Sequence of the second protein:
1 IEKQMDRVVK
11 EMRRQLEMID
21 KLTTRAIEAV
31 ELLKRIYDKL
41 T

Sequence of the first protein:
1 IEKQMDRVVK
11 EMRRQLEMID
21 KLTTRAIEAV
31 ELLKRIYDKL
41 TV

The following describes two proteins that form a bound complex.

Residue-level contacts at the interface:
Residue I1 in the first protein is in contact with residue Q4 in the second protein (closest heavy-atom distance 4.4 Å).
Residue I19 in the first protein is in contact with residue Q15 in the second protein (closest heavy-atom distance 4.6 Å).
Residue M12 in the first protein interacts with residue Q15 in the second protein (closest heavy-atom distance 3.3 Å).
Residue R13 in the first protein is in contact with residue R14 in the second protein (closest heavy-atom distance 3.8 Å).
Residue M5 in the first protein interacts with residue V8 in the second protein (closest heavy-atom distance 3.2 Å).
Residue T23 in the first protein contacts residue R25 in the second protein (closest heavy-atom distance 4.5 Å).
Residue L16 in the first protein interacts with residue Q15 in the second protein (closest heavy-atom distance 3.8 Å).
Residue I19 in the first protein is in contact with residue M18 in the second protein (closest heavy-atom distance 4.0 Å).
Residue M5 in the first protein is in contact with residue R7 in the second protein (closest heavy-atom distance 3.7 Å).
Residue Q15 in the first protein is in contact with residue Q15 in the second protein (closest heavy-atom distance 3.1 Å).
Residue D6 in the first protein contacts residue R7 in the second protein (closest heavy-atom distance 2.7 Å).
Residue V9 in the first protein interacts with residue R7 in the second protein (closest heavy-atom distance 3.9 Å).
Residue T23 in the first protein interacts with residue L22 in the second protein (closest heavy-atom distance 3.8 Å).
Residue L33 in the first protein interacts with residue I36 in the second protein (closest heavy-atom distance 4.0 Å).
Residue I19 in the first protein interacts with residue I19 in the second protein (closest heavy-atom distance 4.4 Å).
Residue E2 in the first protein interacts with residue Q4 in the second protein (closest heavy-atom distance 3.7 Å).
Residue V8 in the first protein interacts with residue V8 in the second protein (closest heavy-atom distance 4.4 Å).
Residue M5 in the first protein is in contact with residue M5 in the second protein (closest heavy-atom distance 5.0 Å).
Residue L33 in the first protein interacts with residue A29 in the second protein (closest heavy-atom distance 3.8 Å).
Residue I27 in the first protein contacts residue R25 in the second protein (closest heavy-atom distance 3.4 Å).
Residue V30 in the first protein is in contact with residue L32 in the second protein (closest heavy-atom distance 3.6 Å).
Residue L16 in the first protein interacts with residue M18 in the second protein (closest heavy-atom distance 3.5 Å).
Residue M12 in the first protein contacts residue V8 in the second protein (closest heavy-atom distance 3.7 Å).
Residue L40 in the first protein is in contact with residue I36 in the second protein (closest heavy-atom distance 3.8 Å).
Residue V30 in the first protein contacts residue R25 in the second protein (closest heavy-atom distance 3.5 Å).
Residue A26 in the first protein is in contact with residue R25 in the second protein (closest heavy-atom distance 4.3 Å).
Residue Y37 in the first protein contacts residue R35 in the second protein (closest heavy-atom distance 3.5 Å).
Residue V30 in the first protein is in contact with residue A29 in the second protein (closest heavy-atom distance 4.0 Å).
Residue I19 in the first protein contacts residue L22 in the second protein (closest heavy-atom distance 4.8 Å).
Residue D20 in the first protein contacts residue M18 in the second protein (closest heavy-atom distance 3.7 Å).
Residue A26 in the first protein contacts residue L22 in the second protein (closest heavy-atom distance 3.7 Å).
Residue T23 in the first protein is in contact with residue M18 in the second protein (closest heavy-atom distance 4.3 Å).
Residue E2 in the first protein is in contact with residue R7 in the second protein (closest heavy-atom distance 3.7 Å).
Residue L33 in the first protein contacts residue L32 in the second protein (closest heavy-atom distance 3.8 Å).
Residue M5 in the first protein is in contact with residue Q4 in the second protein (closest heavy-atom distance 3.2 Å).
Residue L40 in the first protein is in contact with residue K39 in the second protein (closest heavy-atom distance 4.5 Å).
Residue K34 in the first protein interacts with residue L32 in the second protein (closest heavy-atom distance 3.6 Å).
Residue L33 in the first protein is in contact with residue L33 in the second protein (closest heavy-atom distance 3.9 Å).
Residue Y37 in the first protein interacts with residue K39 in the second protein (closest heavy-atom distance 3.3 Å).
Residue L16 in the first protein is in contact with residue R14 in the second protein (closest heavy-atom distance 3.9 Å).
Residue M12 in the first protein is in contact with residue E11 in the second protein (closest heavy-atom distance 3.5 Å).
Residue T41 in the first protein contacts residue K39 in the second protein (closest heavy-atom distance 3.7 Å).
Residue L40 in the first protein is in contact with residue L40 in the second protein (closest heavy-atom distance 4.3 Å).
Residue V30 in the first protein interacts with residue E28 in the second protein (closest heavy-atom distance 3.8 Å).
Residue Y37 in the first protein interacts with residue L32 in the second protein (closest heavy-atom distance 4.6 Å).
Residue M12 in the first protein is in contact with residue M12 in the second protein (closest heavy-atom distance 3.4 Å).
Residue V9 in the first protein interacts with residue V8 in the second protein (closest heavy-atom distance 4.9 Å).
Residue T23 in the first protein is in contact with residue K21 in the second protein (closest heavy-atom distance 4.9 Å).
Residue R13 in the first protein interacts with residue E11 in the second protein (closest heavy-atom distance 3.2 Å).
Residue Y37 in the first protein interacts with residue I36 in the second protein (closest heavy-atom distance 4.0 Å).
Residue V9 in the first protein contacts residue E11 in the second protein (closest heavy-atom distance 4.3 Å).
Residue L22 in the first protein contacts residue L22 in the second protein (closest heavy-atom distance 3.7 Å).
Residue I36 in the first protein contacts residue I36 in the second protein (closest heavy-atom distance 4.2 Å).